Sequence of the first protein:
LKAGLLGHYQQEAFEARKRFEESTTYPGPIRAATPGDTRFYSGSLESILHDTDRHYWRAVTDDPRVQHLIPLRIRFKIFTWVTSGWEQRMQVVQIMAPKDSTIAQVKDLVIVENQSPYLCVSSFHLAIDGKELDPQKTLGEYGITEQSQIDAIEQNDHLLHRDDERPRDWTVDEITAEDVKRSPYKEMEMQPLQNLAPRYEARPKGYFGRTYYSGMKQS

Interface contacts:
Residue Q173 in the second protein is in contact with residue W65 in the first protein (closest heavy-atom distance 3.3 Å).
Residue R342 in the second protein interacts with residue I56 in the first protein (closest heavy-atom distance 2.6 Å).
Residue P717 in the second protein interacts with residue S222 in the first protein (closest heavy-atom distance 3.3 Å).
Residue S148 in the second protein contacts residue P200 in the first protein (closest heavy-atom distance 3.4 Å).
Residue G552 in the second protein interacts with residue W89 in the first protein (closest heavy-atom distance 3.4 Å).
Residue M378 in the second protein interacts with residue Q102 in the first protein (closest heavy-atom distance 3.4 Å).
Residue S716 in the second protein contacts residue Q226 in the first protein (closest heavy-atom distance 2.9 Å).
Residue F288 in the second protein interacts with residue T69 in the first protein (closest heavy-atom distance 3.2 Å).
Residue R287 in the second protein contacts residue D71 in the first protein (closest heavy-atom distance 3.0 Å).
Residue P335 in the second protein contacts residue D181 in the first protein (closest heavy-atom distance 3.3 Å).
Residue S496 in the second protein interacts with residue Q96 in the first protein (closest heavy-atom distance 3.4 Å).
Residue R364 in the second protein contacts residue K189 in the first protein (closest heavy-atom distance 3.3 Å).
Residue S384 in the second protein is in contact with residue E154 in the first protein (closest heavy-atom distance 2.8 Å).
Residue E263 in the second protein is in contact with residue R25 in the first protein (closest heavy-atom distance 3.2 Å).
Residue P332 in the second protein contacts residue R73 in the first protein (closest heavy-atom distance 3.3 Å).
Residue S496 in the second protein is in contact with residue M98 in the first protein (closest heavy-atom distance 3.4 Å).
Residue S496 in the second protein contacts residue R97 in the first protein (closest heavy-atom distance 3.4 Å).
Residue W161 in the second protein interacts with residue R207 in the first protein (closest heavy-atom distance 3.3 Å).
Residue R342 in the second protein interacts with residue D59 in the first protein (closest heavy-atom distance 3.3 Å).
Residue Q379 in the second protein contacts residue K194 in the first protein (closest heavy-atom distance 2.5 Å).
Residue P554 in the second protein is in contact with residue Y126 in the first protein (closest heavy-atom distance 3.4 Å).
Residue R146 in the second protein contacts residue Q199 in the first protein (closest heavy-atom distance 3.0 Å).
Residue Q379 in the second protein contacts residue E195 in the first protein (closest heavy-atom distance 3.0 Å).
Residue K135 in the second protein interacts with residue R62 in the first protein (closest heavy-atom distance 2.4 Å).
Residue R497 in the second protein interacts with residue R97 in the first protein (closest heavy-atom distance 3.2 Å).
Residue G715 in the second protein is in contact with residue S227 in the first protein (closest heavy-atom distance 3.3 Å).
Residue G715 in the second protein interacts with residue M224 in the first protein (closest heavy-atom distance 3.3 Å).
Residue E498 in the second protein is in contact with residue M98 in the first protein (closest heavy-atom distance 3.4 Å).
Residue N453 in the second protein interacts with residue R81 in the first protein (closest heavy-atom distance 3.4 Å).
Residue S132 in the second protein contacts residue H63 in the first protein (closest heavy-atom distance 3.4 Å).
Residue R342 in the second protein contacts residue L57 in the first protein (closest heavy-atom distance 3.0 Å).
Residue E801 in the second protein interacts with residue R218 in the first protein (closest heavy-atom distance 2.8 Å).
Residue F797 in the second protein interacts with residue R218 in the first protein (closest heavy-atom distance 2.9 Å).
Residue L285 in the second protein contacts residue A67 in the first protein (closest heavy-atom distance 3.4 Å).
Residue E377 in the second protein contacts residue K194 in the first protein (closest heavy-atom distance 3.3 Å).
Residue H276 in the second protein contacts residue W65 in the first protein (closest heavy-atom distance 3.3 Å).
Residue K135 in the second protein interacts with residue Y64 in the first protein (closest heavy-atom distance 3.4 Å).
Residue N553 in the second protein is in contact with residue T88 in the first protein (closest heavy-atom distance 3.4 Å).
Residue R448 in the second protein contacts residue Q155 in the first protein (closest heavy-atom distance 3.4 Å).
Residue N499 in the second protein is in contact with residue R97 in the first protein (closest heavy-atom distance 3.3 Å).
Residue L265 in the second protein contacts residue Q18 in the first protein (closest heavy-atom distance 3.2 Å).
Residue R497 in the second protein is in contact with residue M98 in the first protein (closest heavy-atom distance 3.2 Å).
Residue Q379 in the second protein contacts residue Y193 in the first protein (closest heavy-atom distance 3.0 Å).
Residue M378 in the second protein contacts residue Y193 in the first protein (closest heavy-atom distance 3.4 Å).
Residue F382 in the second protein is in contact with residue M104 in the first protein (closest heavy-atom distance 3.4 Å).
Residue W343 in the second protein interacts with residue E186 in the first protein (closest heavy-atom distance 3.4 Å).
Residue Y698 in the second protein is in contact with residue Y221 in the first protein (closest heavy-atom distance 3.2 Å).
Residue N451 in the second protein contacts residue Q155 in the first protein (closest heavy-atom distance 2.8 Å).
Residue E801 in the second protein contacts residue Y221 in the first protein (closest heavy-atom distance 2.3 Å).
Residue N451 in the second protein contacts residue R83 in the first protein (closest heavy-atom distance 3.0 Å).
Residue M147 in the second protein contacts residue L204 in the first protein (closest heavy-atom distance 3.4 Å).
Residue N451 in the second protein is in contact with residue R81 in the first protein (closest heavy-atom distance 3.3 Å).
Residue A344 in the second protein interacts with residue E186 in the first protein (closest heavy-atom distance 2.7 Å).
Residue S148 in the second protein is in contact with residue L201 in the first protein (closest heavy-atom distance 3.2 Å).
Residue L452 in the second protein is in contact with residue E154 in the first protein (closest heavy-atom distance 3.4 Å).
Residue R146 in the second protein contacts residue L201 in the first protein (closest heavy-atom distance 2.7 Å).
Residue N453 in the second protein contacts residue Q102 in the first protein (closest heavy-atom distance 3.0 Å).
Residue S132 in the second protein contacts residue S50 in the first protein (closest heavy-atom distance 2.7 Å).
Residue R287 in the second protein is in contact with residue T69 in the first protein (closest heavy-atom distance 3.1 Å).
Residue Y266 in the second protein contacts residue A21 in the first protein (closest heavy-atom distance 3.3 Å).

The following describes two proteins that form a bound complex.

Sequence of the second protein:
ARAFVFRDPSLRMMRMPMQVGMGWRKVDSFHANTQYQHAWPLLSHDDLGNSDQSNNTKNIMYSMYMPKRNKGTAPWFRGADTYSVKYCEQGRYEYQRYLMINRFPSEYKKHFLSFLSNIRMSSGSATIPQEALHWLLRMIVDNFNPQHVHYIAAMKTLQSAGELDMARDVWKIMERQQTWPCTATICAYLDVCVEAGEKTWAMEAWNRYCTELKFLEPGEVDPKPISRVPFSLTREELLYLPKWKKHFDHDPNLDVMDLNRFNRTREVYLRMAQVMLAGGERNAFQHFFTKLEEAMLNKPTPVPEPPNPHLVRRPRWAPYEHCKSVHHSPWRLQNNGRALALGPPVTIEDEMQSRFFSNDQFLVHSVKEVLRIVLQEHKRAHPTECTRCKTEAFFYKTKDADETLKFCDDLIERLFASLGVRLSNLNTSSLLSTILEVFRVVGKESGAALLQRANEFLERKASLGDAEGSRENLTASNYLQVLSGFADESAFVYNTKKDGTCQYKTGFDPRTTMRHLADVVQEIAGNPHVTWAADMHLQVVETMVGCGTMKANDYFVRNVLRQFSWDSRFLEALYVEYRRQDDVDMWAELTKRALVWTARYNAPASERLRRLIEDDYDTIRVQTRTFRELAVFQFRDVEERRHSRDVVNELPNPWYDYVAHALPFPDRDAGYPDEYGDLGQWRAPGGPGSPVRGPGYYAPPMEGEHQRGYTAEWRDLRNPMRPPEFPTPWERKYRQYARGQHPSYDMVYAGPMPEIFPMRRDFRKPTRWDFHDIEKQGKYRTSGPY